Contacts between the two chains:
Residue Y77 in protein 1 interacts with residue G24 in protein 2 (closest heavy-atom distance 3.3 Å).
Residue Y78 in protein 1 contacts residue N23 in protein 2 (closest heavy-atom distance 3.3 Å).
Residue G59 in protein 1 is in contact with residue G74 in protein 2 (closest heavy-atom distance 3.2 Å).
Residue T134 in protein 1 contacts residue E26 in protein 2 (closest heavy-atom distance 3.5 Å).
Residue Y78 in protein 1 is in contact with residue E76 in protein 2 (closest heavy-atom distance 3.2 Å).
Residue G59 in protein 1 is in contact with residue F72 in protein 2 (closest heavy-atom distance 3.9 Å).
Residue S69 in protein 1 is in contact with residue L58 in protein 2 (closest heavy-atom distance 3.5 Å).
Residue G74 in protein 1 contacts residue Y78 in protein 2 (closest heavy-atom distance 3.8 Å).
Residue G75 in protein 1 is in contact with residue D100 in protein 2 (closest heavy-atom distance 3.6 Å).
Residue L58 in protein 1 is in contact with residue Y71 in protein 2 (closest heavy-atom distance 3.9 Å).
Residue G59 in protein 1 contacts residue G75 in protein 2 (closest heavy-atom distance 3.1 Å).
Residue F72 in protein 1 is in contact with residue E56 in protein 2 (closest heavy-atom distance 3.1 Å).
Residue G75 in protein 1 interacts with residue C99 in protein 2 (closest heavy-atom distance 3.7 Å).
Residue E56 in protein 1 is in contact with residue E76 in protein 2 (closest heavy-atom distance 3.4 Å).
Residue D60 in protein 1 interacts with residue G75 in protein 2 (closest heavy-atom distance 3.5 Å).
Residue R73 in protein 1 interacts with residue E56 in protein 2 (closest heavy-atom distance 3.2 Å).
Residue A101 in protein 1 interacts with residue L22 in protein 2 (closest heavy-atom distance 3.5 Å).
Residue A133 in protein 1 is in contact with residue V25 in protein 2 (closest heavy-atom distance 4.0 Å).
Residue A101 in protein 1 interacts with residue G21 in protein 2 (closest heavy-atom distance 3.9 Å).
Residue E56 in protein 1 is in contact with residue G75 in protein 2 (closest heavy-atom distance 3.6 Å).
Residue Y130 in protein 1 contacts residue Q27 in protein 2 (closest heavy-atom distance 3.6 Å).
Residue F70 in protein 1 interacts with residue L58 in protein 2 (closest heavy-atom distance 3.8 Å).
Residue E56 in protein 1 contacts residue R73 in protein 2 (closest heavy-atom distance 3.4 Å).
Residue A133 in protein 1 contacts residue Q27 in protein 2 (closest heavy-atom distance 3.9 Å).
Residue T134 in protein 1 contacts residue A20 in protein 2 (closest heavy-atom distance 3.8 Å).
Residue G75 in protein 1 interacts with residue Y78 in protein 2 (closest heavy-atom distance 3.3 Å).
Residue E76 in protein 1 interacts with residue Y78 in protein 2 (closest heavy-atom distance 3.2 Å).
Residue E131 in protein 1 contacts residue G59 in protein 2 (closest heavy-atom distance 3.2 Å).
Residue G74 in protein 1 contacts residue R55 in protein 2 (closest heavy-atom distance 3.9 Å).
Residue T134 in protein 1 contacts residue Q27 in protein 2 (closest heavy-atom distance 3.1 Å).
Residue Y130 in protein 1 contacts residue D60 in protein 2 (closest heavy-atom distance 2.9 Å).
Residue D57 in protein 1 contacts residue R73 in protein 2 (closest heavy-atom distance 3.3 Å).
Residue G74 in protein 1 is in contact with residue V25 in protein 2 (closest heavy-atom distance 3.8 Å).
Residue R125 in protein 1 contacts residue L58 in protein 2 (closest heavy-atom distance 3.3 Å).
Residue E76 in protein 1 contacts residue D100 in protein 2 (closest heavy-atom distance 3.8 Å).
Residue E76 in protein 1 interacts with residue R73 in protein 2 (closest heavy-atom distance 3.6 Å).
Residue Y77 in protein 1 interacts with residue N23 in protein 2 (closest heavy-atom distance 3.5 Å).
Residue A101 in protein 1 is in contact with residue N23 in protein 2 (closest heavy-atom distance 3.3 Å).
Residue M129 in protein 1 interacts with residue L28 in protein 2 (closest heavy-atom distance 3.3 Å).
Residue Y71 in protein 1 is in contact with residue R55 in protein 2 (closest heavy-atom distance 3.2 Å).
Residue E76 in protein 1 is in contact with residue E76 in protein 2 (closest heavy-atom distance 3.4 Å).
Residue T134 in protein 1 contacts residue V25 in protein 2 (closest heavy-atom distance 3.8 Å).
Residue Y71 in protein 1 interacts with residue L58 in protein 2 (closest heavy-atom distance 3.9 Å).
Residue K132 in protein 1 interacts with residue Q27 in protein 2 (closest heavy-atom distance 2.9 Å).
Residue E76 in protein 1 interacts with residue G24 in protein 2 (closest heavy-atom distance 3.8 Å).
Residue Y77 in protein 1 contacts residue G21 in protein 2 (closest heavy-atom distance 4.1 Å).
Residue G59 in protein 1 interacts with residue R73 in protein 2 (closest heavy-atom distance 3.9 Å).
Residue K132 in protein 1 is in contact with residue K31 in protein 2 (closest heavy-atom distance 4.0 Å).
Residue D60 in protein 1 interacts with residue G74 in protein 2 (closest heavy-atom distance 3.7 Å).
Residue F72 in protein 1 interacts with residue L58 in protein 2 (closest heavy-atom distance 4.0 Å).
Residue R55 in protein 1 is in contact with residue Y78 in protein 2 (closest heavy-atom distance 4.0 Å).
Residue L58 in protein 1 contacts residue R73 in protein 2 (closest heavy-atom distance 3.8 Å).
Residue Y130 in protein 1 interacts with residue K31 in protein 2 (closest heavy-atom distance 3.4 Å).
Residue F72 in protein 1 is in contact with residue K31 in protein 2 (closest heavy-atom distance 3.9 Å).
Residue E131 in protein 1 contacts residue K31 in protein 2 (closest heavy-atom distance 2.9 Å).
Residue F72 in protein 1 interacts with residue D57 in protein 2 (closest heavy-atom distance 3.4 Å).
Residue G74 in protein 1 contacts residue E56 in protein 2 (closest heavy-atom distance 3.3 Å).
Residue M129 in protein 1 is in contact with residue Q27 in protein 2 (closest heavy-atom distance 3.3 Å).
Residue F72 in protein 1 contacts residue R55 in protein 2 (closest heavy-atom distance 3.3 Å).
Residue Y130 in protein 1 is in contact with residue G30 in protein 2 (closest heavy-atom distance 4.1 Å).

These two protein chains interact to form a complex.

Sequence of protein 1:
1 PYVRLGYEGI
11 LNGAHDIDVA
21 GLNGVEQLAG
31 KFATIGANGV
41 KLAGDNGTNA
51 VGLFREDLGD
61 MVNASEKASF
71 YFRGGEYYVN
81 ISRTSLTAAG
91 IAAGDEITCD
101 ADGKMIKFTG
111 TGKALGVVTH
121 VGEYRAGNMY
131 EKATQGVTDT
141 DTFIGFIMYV

Sequence of protein 2:
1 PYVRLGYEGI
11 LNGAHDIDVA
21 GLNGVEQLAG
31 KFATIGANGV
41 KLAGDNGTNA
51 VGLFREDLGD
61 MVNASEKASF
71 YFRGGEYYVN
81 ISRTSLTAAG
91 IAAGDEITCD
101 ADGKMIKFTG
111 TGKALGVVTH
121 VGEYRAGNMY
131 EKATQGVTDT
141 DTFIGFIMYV